Sequence of chain B:
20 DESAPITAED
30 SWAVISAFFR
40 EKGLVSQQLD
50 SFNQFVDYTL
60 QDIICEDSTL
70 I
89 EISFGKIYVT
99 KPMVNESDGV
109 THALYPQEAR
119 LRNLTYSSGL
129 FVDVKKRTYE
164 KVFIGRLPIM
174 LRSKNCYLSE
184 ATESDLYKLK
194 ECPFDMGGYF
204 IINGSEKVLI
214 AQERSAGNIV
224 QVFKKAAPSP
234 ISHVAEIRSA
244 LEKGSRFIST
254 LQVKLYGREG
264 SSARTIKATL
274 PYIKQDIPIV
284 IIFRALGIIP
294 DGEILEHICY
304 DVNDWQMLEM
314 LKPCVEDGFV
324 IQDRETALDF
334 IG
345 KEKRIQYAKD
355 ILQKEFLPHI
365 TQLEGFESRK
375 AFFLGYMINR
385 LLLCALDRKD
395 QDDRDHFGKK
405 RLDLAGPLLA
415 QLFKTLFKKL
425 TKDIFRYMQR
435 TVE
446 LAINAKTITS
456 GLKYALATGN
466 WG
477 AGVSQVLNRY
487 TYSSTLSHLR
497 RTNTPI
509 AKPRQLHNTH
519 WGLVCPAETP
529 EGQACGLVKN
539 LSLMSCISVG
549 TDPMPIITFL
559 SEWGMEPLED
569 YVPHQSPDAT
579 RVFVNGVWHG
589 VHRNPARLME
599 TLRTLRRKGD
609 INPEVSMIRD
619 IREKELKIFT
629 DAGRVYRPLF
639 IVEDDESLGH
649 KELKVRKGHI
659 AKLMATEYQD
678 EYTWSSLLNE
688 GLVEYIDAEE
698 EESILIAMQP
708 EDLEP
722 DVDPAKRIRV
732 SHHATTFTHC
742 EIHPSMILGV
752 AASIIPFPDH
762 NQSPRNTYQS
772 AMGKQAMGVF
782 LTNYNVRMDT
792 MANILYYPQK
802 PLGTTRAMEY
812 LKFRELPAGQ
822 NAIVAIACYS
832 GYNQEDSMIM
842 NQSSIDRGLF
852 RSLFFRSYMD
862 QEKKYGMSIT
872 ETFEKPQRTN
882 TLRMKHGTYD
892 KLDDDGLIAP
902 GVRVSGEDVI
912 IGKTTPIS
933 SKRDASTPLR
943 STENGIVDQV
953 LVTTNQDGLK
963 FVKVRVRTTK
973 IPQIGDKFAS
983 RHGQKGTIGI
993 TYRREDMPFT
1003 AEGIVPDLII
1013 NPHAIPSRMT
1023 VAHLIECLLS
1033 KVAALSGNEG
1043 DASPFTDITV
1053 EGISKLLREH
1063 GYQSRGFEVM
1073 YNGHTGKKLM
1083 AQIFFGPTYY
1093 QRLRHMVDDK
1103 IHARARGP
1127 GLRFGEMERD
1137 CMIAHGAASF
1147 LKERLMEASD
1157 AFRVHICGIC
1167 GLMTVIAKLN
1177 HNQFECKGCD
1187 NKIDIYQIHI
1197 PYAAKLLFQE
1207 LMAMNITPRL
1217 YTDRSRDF

This data describes a binding interaction between two proteins.

Interface contacts:
Residue D896 in chain B contacts residue K58 in chain A (closest heavy-atom distance 3.1 Å).
Residue V954 in chain B interacts with residue I55 in chain A (closest heavy-atom distance 2.3 Å).
Residue R120 in chain B is in contact with residue R54 in chain A (closest heavy-atom distance 3.0 Å).
Residue V952 in chain B is in contact with residue K58 in chain A (closest heavy-atom distance 3.1 Å).
Residue R120 in chain B interacts with residue I55 in chain A (closest heavy-atom distance 4.5 Å).
Residue T956 in chain B interacts with residue V46 in chain A (closest heavy-atom distance 3.2 Å).
Residue P901 in chain B is in contact with residue R60 in chain A (closest heavy-atom distance 4.1 Å).
Residue E104 in chain B interacts with residue R54 in chain A (closest heavy-atom distance 2.7 Å).
Residue L898 in chain B interacts with residue K58 in chain A (closest heavy-atom distance 3.1 Å).
Residue D847 in chain B interacts with residue R70 in chain A (closest heavy-atom distance 4.6 Å).
Residue P901 in chain B interacts with residue A59 in chain A (closest heavy-atom distance 3.3 Å).
Residue R904 in chain B interacts with residue V65 in chain A (closest heavy-atom distance 3.4 Å).
Residue H110 in chain B is in contact with residue R54 in chain A (closest heavy-atom distance 3.7 Å).
Residue I973 in chain B interacts with residue R70 in chain A (closest heavy-atom distance 4.8 Å).
Residue Q951 in chain B is in contact with residue L57 in chain A (closest heavy-atom distance 3.6 Å).
Residue A900 in chain B contacts residue T61 in chain A (closest heavy-atom distance 3.0 Å).
Residue V954 in chain B is in contact with residue R54 in chain A (closest heavy-atom distance 4.0 Å).
Residue L953 in chain B contacts residue I55 in chain A (closest heavy-atom distance 4.5 Å).
Residue A900 in chain B is in contact with residue R60 in chain A (closest heavy-atom distance 3.4 Å).
Residue D894 in chain B is in contact with residue K58 in chain A (closest heavy-atom distance 2.7 Å).
Residue G902 in chain B interacts with residue R60 in chain A (closest heavy-atom distance 4.3 Å).
Residue V952 in chain B is in contact with residue L57 in chain A (closest heavy-atom distance 3.2 Å).
Residue R852 in chain B is in contact with residue R70 in chain A (closest heavy-atom distance 2.6 Å).
Residue V954 in chain B interacts with residue Y29 in chain A (closest heavy-atom distance 3.8 Å).
Residue V954 in chain B contacts residue V46 in chain A (closest heavy-atom distance 3.5 Å).
Residue R904 in chain B is in contact with residue E68 in chain A (closest heavy-atom distance 3.6 Å).
Residue L953 in chain B interacts with residue L57 in chain A (closest heavy-atom distance 4.5 Å).
Residue A900 in chain B contacts residue K58 in chain A (closest heavy-atom distance 4.3 Å).
Residue R969 in chain B is in contact with residue F67 in chain A (closest heavy-atom distance 4.6 Å).
Residue V954 in chain B is in contact with residue L56 in chain A (closest heavy-atom distance 3.0 Å).
Residue R904 in chain B is in contact with residue F67 in chain A (closest heavy-atom distance 3.9 Å).
Residue K892 in chain B contacts residue R63 in chain A (closest heavy-atom distance 3.9 Å).
Residue E875 in chain B contacts residue R42 in chain A (closest heavy-atom distance 4.2 Å).
Residue P901 in chain B is in contact with residue T61 in chain A (closest heavy-atom distance 3.8 Å).
Residue G107 in chain B is in contact with residue R47 in chain A (closest heavy-atom distance 4.3 Å).
Residue T955 in chain B contacts residue V46 in chain A (closest heavy-atom distance 4.0 Å).
Residue R904 in chain B interacts with residue Q66 in chain A (closest heavy-atom distance 3.1 Å).
Residue D896 in chain B contacts residue Y29 in chain A (closest heavy-atom distance 2.8 Å).
Residue R904 in chain B interacts with residue R63 in chain A (closest heavy-atom distance 4.9 Å).
Residue G902 in chain B interacts with residue V65 in chain A (closest heavy-atom distance 2.8 Å).
Residue V903 in chain B interacts with residue T61 in chain A (closest heavy-atom distance 3.5 Å).
Residue K193 in chain B is in contact with residue A32 in chain A (closest heavy-atom distance 3.6 Å).
Residue T956 in chain B is in contact with residue R54 in chain A (closest heavy-atom distance 4.0 Å).
Residue G902 in chain B interacts with residue T61 in chain A (closest heavy-atom distance 3.0 Å).
Residue L119 in chain B interacts with residue I55 in chain A (closest heavy-atom distance 5.0 Å).
Residue T955 in chain B interacts with residue R54 in chain A (closest heavy-atom distance 2.6 Å).
Residue V903 in chain B contacts residue V65 in chain A (closest heavy-atom distance 4.7 Å).
Residue V903 in chain B is in contact with residue R63 in chain A (closest heavy-atom distance 2.9 Å).
Residue P901 in chain B interacts with residue K58 in chain A (closest heavy-atom distance 3.2 Å).
Residue I948 in chain B interacts with residue F67 in chain A (closest heavy-atom distance 3.5 Å).
Residue V952 in chain B contacts residue L56 in chain A (closest heavy-atom distance 4.0 Å).
Residue I948 in chain B is in contact with residue V65 in chain A (closest heavy-atom distance 4.3 Å).
Residue D106 in chain B interacts with residue R47 in chain A (closest heavy-atom distance 3.5 Å).
Residue E116 in chain B is in contact with residue R54 in chain A (closest heavy-atom distance 5.0 Å).
Residue L953 in chain B interacts with residue L56 in chain A (closest heavy-atom distance 3.5 Å).
Residue I899 in chain B contacts residue K58 in chain A (closest heavy-atom distance 3.9 Å).
Residue T955 in chain B contacts residue I55 in chain A (closest heavy-atom distance 3.3 Å).
Residue T956 in chain B is in contact with residue A45 in chain A (closest heavy-atom distance 5.0 Å).

Sequence of chain A:
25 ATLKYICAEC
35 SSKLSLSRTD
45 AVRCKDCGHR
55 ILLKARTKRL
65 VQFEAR